This data describes a binding interaction between two proteins.

Sequence of chain B:
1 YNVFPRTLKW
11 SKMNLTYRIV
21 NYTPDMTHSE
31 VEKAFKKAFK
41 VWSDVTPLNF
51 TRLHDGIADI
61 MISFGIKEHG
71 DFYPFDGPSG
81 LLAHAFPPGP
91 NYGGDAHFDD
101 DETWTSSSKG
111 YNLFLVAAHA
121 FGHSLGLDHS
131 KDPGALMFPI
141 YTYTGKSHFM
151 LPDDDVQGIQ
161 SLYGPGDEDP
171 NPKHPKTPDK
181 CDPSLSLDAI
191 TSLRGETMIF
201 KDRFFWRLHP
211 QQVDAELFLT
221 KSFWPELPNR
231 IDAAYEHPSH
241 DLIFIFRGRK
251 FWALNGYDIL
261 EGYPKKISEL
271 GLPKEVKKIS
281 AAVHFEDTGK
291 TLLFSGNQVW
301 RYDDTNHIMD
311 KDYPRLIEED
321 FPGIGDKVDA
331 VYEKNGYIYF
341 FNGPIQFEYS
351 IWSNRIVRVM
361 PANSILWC

Contacts between the two chains:
Residue A83 in chain B interacts with residue E16 in chain A (closest heavy-atom distance 3.2 Å).
Residue P88 in chain B interacts with residue E10 in chain A (closest heavy-atom distance 3.8 Å).
Residue L136 in chain B contacts residue E16 in chain A (closest heavy-atom distance 4.3 Å).
Residue P5 in chain B interacts with residue L12 in chain A (closest heavy-atom distance 3.6 Å).
Residue H119 in chain B contacts residue E16 in chain A (closest heavy-atom distance 3.4 Å).
Residue Y257 in chain B contacts residue P25 in chain A (closest heavy-atom distance 4.0 Å).
Residue P87 in chain B contacts residue E10 in chain A (closest heavy-atom distance 3.4 Å).
Residue F86 in chain B is in contact with residue Q13 in chain A (closest heavy-atom distance 3.5 Å).
Residue Y141 in chain B interacts with residue E16 in chain A (closest heavy-atom distance 3.8 Å).
Residue Y73 in chain B interacts with residue Q13 in chain A (closest heavy-atom distance 3.7 Å).
Residue G80 in chain B interacts with residue Y18 in chain A (closest heavy-atom distance 2.9 Å).
Residue L82 in chain B interacts with residue E16 in chain A (closest heavy-atom distance 3.0 Å).
Residue H129 in chain B is in contact with residue F14 in chain A (closest heavy-atom distance 3.7 Å).
Residue L8 in chain B is in contact with residue L12 in chain A (closest heavy-atom distance 4.0 Å).
Residue H129 in chain B interacts with residue A15 in chain A (closest heavy-atom distance 3.1 Å).
Residue V116 in chain B interacts with residue E16 in chain A (closest heavy-atom distance 4.1 Å).
Residue P78 in chain B contacts residue R20 in chain A (closest heavy-atom distance 4.0 Å).
Residue L8 in chain B is in contact with residue E10 in chain A (closest heavy-atom distance 4.2 Å).
Residue P87 in chain B interacts with residue Q13 in chain A (closest heavy-atom distance 4.1 Å).
Residue H84 in chain B is in contact with residue A15 in chain A (closest heavy-atom distance 3.6 Å).
Residue N255 in chain B is in contact with residue T26 in chain A (closest heavy-atom distance 2.7 Å).
Residue D128 in chain B interacts with residue F14 in chain A (closest heavy-atom distance 2.9 Å).
Residue A83 in chain B interacts with residue A15 in chain A (closest heavy-atom distance 3.2 Å).
Residue D241 in chain B contacts residue T26 in chain A (closest heavy-atom distance 4.3 Å).
Residue I140 in chain B is in contact with residue R17 in chain A (closest heavy-atom distance 3.4 Å).
Residue D258 in chain B interacts with residue P25 in chain A (closest heavy-atom distance 3.2 Å).
Residue Y73 in chain B interacts with residue E9 in chain A (closest heavy-atom distance 4.0 Å).
Residue I140 in chain B is in contact with residue E16 in chain A (closest heavy-atom distance 4.2 Å).
Residue F4 in chain B interacts with residue F14 in chain A (closest heavy-atom distance 3.4 Å).
Residue Y141 in chain B contacts residue R17 in chain A (closest heavy-atom distance 3.1 Å).
Residue H123 in chain B contacts residue F14 in chain A (closest heavy-atom distance 3.6 Å).
Residue L81 in chain B interacts with residue E16 in chain A (closest heavy-atom distance 3.6 Å).
Residue H84 in chain B contacts residue F14 in chain A (closest heavy-atom distance 3.3 Å).
Residue F138 in chain B contacts residue E16 in chain A (closest heavy-atom distance 3.9 Å).
Residue Y141 in chain B interacts with residue Y18 in chain A (closest heavy-atom distance 3.0 Å).
Residue P139 in chain B is in contact with residue E16 in chain A (closest heavy-atom distance 3.5 Å).
Residue Y73 in chain B contacts residue E10 in chain A (closest heavy-atom distance 4.1 Å).
Residue S79 in chain B is in contact with residue Y18 in chain A (closest heavy-atom distance 4.0 Å).
Residue A85 in chain B is in contact with residue Q13 in chain A (closest heavy-atom distance 3.2 Å).
Residue P225 in chain B contacts residue Y23 in chain A (closest heavy-atom distance 3.4 Å).
Residue L82 in chain B interacts with residue Y18 in chain A (closest heavy-atom distance 3.8 Å).
Residue S79 in chain B is in contact with residue R20 in chain A (closest heavy-atom distance 3.7 Å).
Residue Y111 in chain B is in contact with residue Y18 in chain A (closest heavy-atom distance 3.0 Å).
Residue D258 in chain B is in contact with residue H24 in chain A (closest heavy-atom distance 3.0 Å).
Residue R194 in chain B interacts with residue T26 in chain A (closest heavy-atom distance 3.6 Å).
Residue P139 in chain B is in contact with residue R17 in chain A (closest heavy-atom distance 3.2 Å).
Residue P87 in chain B is in contact with residue L12 in chain A (closest heavy-atom distance 3.4 Å).
Residue I140 in chain B contacts residue L19 in chain A (closest heavy-atom distance 3.6 Å).
Residue F223 in chain B is in contact with residue Y23 in chain A (closest heavy-atom distance 3.9 Å).
Residue L81 in chain B is in contact with residue R17 in chain A (closest heavy-atom distance 4.0 Å).
Residue A85 in chain B contacts residue F14 in chain A (closest heavy-atom distance 3.2 Å).
Residue G80 in chain B is in contact with residue R17 in chain A (closest heavy-atom distance 3.7 Å).
Residue F4 in chain B is in contact with residue L12 in chain A (closest heavy-atom distance 3.5 Å).
Residue L81 in chain B interacts with residue A15 in chain A (closest heavy-atom distance 3.6 Å).
Residue D258 in chain B interacts with residue Y23 in chain A (closest heavy-atom distance 3.8 Å).
Residue Y257 in chain B is in contact with residue Y23 in chain A (closest heavy-atom distance 3.0 Å).
Residue F72 in chain B contacts residue E9 in chain A (closest heavy-atom distance 3.3 Å).
Residue W224 in chain B contacts residue Y23 in chain A (closest heavy-atom distance 4.2 Å).
Residue Y73 in chain B interacts with residue D11 in chain A (closest heavy-atom distance 4.1 Å).
Residue H84 in chain B interacts with residue Q13 in chain A (closest heavy-atom distance 3.5 Å).

Sequence of chain A:
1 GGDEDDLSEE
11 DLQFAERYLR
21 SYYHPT